Contacts between the two chains:
Residue Y139 in the second protein interacts with residue E102 in the first protein (closest heavy-atom distance 3.9 Å).
Residue F135 in the second protein interacts with residue L100 in the first protein (closest heavy-atom distance 4.0 Å).
Residue A98 in the second protein is in contact with residue R50 in the first protein (closest heavy-atom distance 4.0 Å).
Residue K74 in the second protein interacts with residue P77 in the first protein (closest heavy-atom distance 3.4 Å).
Residue L101 in the second protein interacts with residue R6 in the first protein (closest heavy-atom distance 3.9 Å).
Residue E53 in the second protein interacts with residue G99 in the first protein (closest heavy-atom distance 2.5 Å).
Residue P77 in the second protein interacts with residue H76 in the first protein (closest heavy-atom distance 4.0 Å).
Residue G51 in the second protein contacts residue A98 in the first protein (closest heavy-atom distance 3.6 Å).
Residue P77 in the second protein contacts residue P77 in the first protein (closest heavy-atom distance 3.8 Å).
Residue A98 in the second protein contacts residue E53 in the first protein (closest heavy-atom distance 4.1 Å).
Residue L100 in the second protein interacts with residue L52 in the first protein (closest heavy-atom distance 4.1 Å).
Residue L100 in the second protein interacts with residue V124 in the first protein (closest heavy-atom distance 3.5 Å).
Residue R50 in the second protein is in contact with residue R50 in the first protein (closest heavy-atom distance 3.5 Å).
Residue R6 in the second protein interacts with residue L100 in the first protein (closest heavy-atom distance 3.2 Å).
Residue F135 in the second protein is in contact with residue E102 in the first protein (closest heavy-atom distance 3.2 Å).
Residue G99 in the second protein interacts with residue R50 in the first protein (closest heavy-atom distance 4.2 Å).
Residue P77 in the second protein contacts residue K74 in the first protein (closest heavy-atom distance 3.5 Å).
Residue T95 in the second protein interacts with residue R6 in the first protein (closest heavy-atom distance 3.9 Å).
Residue F135 in the second protein interacts with residue L101 in the first protein (closest heavy-atom distance 3.2 Å).
Residue K7 in the second protein contacts residue T95 in the first protein (closest heavy-atom distance 4.2 Å).
Residue K7 in the second protein interacts with residue Q92 in the first protein (closest heavy-atom distance 4.0 Å).
Residue E102 in the second protein interacts with residue F135 in the first protein (closest heavy-atom distance 2.8 Å).
Residue V124 in the second protein interacts with residue L100 in the first protein (closest heavy-atom distance 4.2 Å).
Residue L52 in the second protein interacts with residue L100 in the first protein (closest heavy-atom distance 4.3 Å).
Residue L100 in the second protein is in contact with residue L10 in the first protein (closest heavy-atom distance 3.6 Å).
Residue A98 in the second protein interacts with residue L52 in the first protein (closest heavy-atom distance 2.9 Å).
Residue A98 in the second protein contacts residue G51 in the first protein (closest heavy-atom distance 3.7 Å).
Residue L100 in the second protein is in contact with residue T9 in the first protein (closest heavy-atom distance 4.3 Å).
Residue L101 in the second protein interacts with residue F135 in the first protein (closest heavy-atom distance 3.4 Å).
Residue L10 in the second protein is in contact with residue L100 in the first protein (closest heavy-atom distance 3.5 Å).
Residue L10 in the second protein interacts with residue E94 in the first protein (closest heavy-atom distance 4.1 Å).
Residue L10 in the second protein interacts with residue A98 in the first protein (closest heavy-atom distance 3.8 Å).
Residue L52 in the second protein interacts with residue A98 in the first protein (closest heavy-atom distance 2.6 Å).
Residue P77 in the second protein interacts with residue C75 in the first protein (closest heavy-atom distance 3.9 Å).
Residue G99 in the second protein is in contact with residue E53 in the first protein (closest heavy-atom distance 2.5 Å).
Residue D78 in the second protein interacts with residue K74 in the first protein (closest heavy-atom distance 3.9 Å).
Residue L100 in the second protein interacts with residue R6 in the first protein (closest heavy-atom distance 3.1 Å).
Residue H76 in the second protein interacts with residue P77 in the first protein (closest heavy-atom distance 3.9 Å).
Residue R50 in the second protein is in contact with residue A98 in the first protein (closest heavy-atom distance 4.0 Å).
Residue L100 in the second protein is in contact with residue L13 in the first protein (closest heavy-atom distance 4.2 Å).
Residue R50 in the second protein contacts residue G99 in the first protein (closest heavy-atom distance 3.8 Å).
Residue L100 in the second protein interacts with residue E53 in the first protein (closest heavy-atom distance 4.2 Å).
Residue R6 in the second protein contacts residue L101 in the first protein (closest heavy-atom distance 3.9 Å).
Residue E102 in the second protein contacts residue Y139 in the first protein (closest heavy-atom distance 4.0 Å).
Residue D78 in the second protein is in contact with residue R85 in the first protein (closest heavy-atom distance 2.5 Å).
Residue E53 in the second protein contacts residue L100 in the first protein (closest heavy-atom distance 4.3 Å).
Residue R50 in the second protein contacts residue E102 in the first protein (closest heavy-atom distance 4.3 Å).
Residue E94 in the second protein interacts with residue L10 in the first protein (closest heavy-atom distance 3.6 Å).
Residue T95 in the second protein contacts residue L10 in the first protein (closest heavy-atom distance 4.1 Å).
Residue L100 in the second protein contacts residue F135 in the first protein (closest heavy-atom distance 4.3 Å).
Residue R6 in the second protein is in contact with residue T95 in the first protein (closest heavy-atom distance 3.8 Å).
Residue H76 in the second protein contacts residue D78 in the first protein (closest heavy-atom distance 3.4 Å).
Residue G137 in the second protein is in contact with residue E102 in the first protein (closest heavy-atom distance 3.7 Å).
Residue F135 in the second protein interacts with residue G99 in the first protein (closest heavy-atom distance 3.1 Å).
Residue L10 in the second protein is in contact with residue T95 in the first protein (closest heavy-atom distance 4.3 Å).
Residue A98 in the second protein contacts residue L10 in the first protein (closest heavy-atom distance 3.3 Å).
Residue E53 in the second protein contacts residue A98 in the first protein (closest heavy-atom distance 4.0 Å).
Residue G99 in the second protein interacts with residue F135 in the first protein (closest heavy-atom distance 3.4 Å).
Residue D78 in the second protein is in contact with residue K107 in the first protein (closest heavy-atom distance 3.1 Å).
Residue C75 in the second protein contacts residue P77 in the first protein (closest heavy-atom distance 3.8 Å).

Sequence of the first protein:
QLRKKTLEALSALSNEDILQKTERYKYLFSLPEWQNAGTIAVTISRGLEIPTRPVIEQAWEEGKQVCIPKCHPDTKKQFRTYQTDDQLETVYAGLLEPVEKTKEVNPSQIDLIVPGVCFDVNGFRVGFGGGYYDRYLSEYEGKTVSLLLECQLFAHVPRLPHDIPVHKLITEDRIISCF

Sequence of the second protein:
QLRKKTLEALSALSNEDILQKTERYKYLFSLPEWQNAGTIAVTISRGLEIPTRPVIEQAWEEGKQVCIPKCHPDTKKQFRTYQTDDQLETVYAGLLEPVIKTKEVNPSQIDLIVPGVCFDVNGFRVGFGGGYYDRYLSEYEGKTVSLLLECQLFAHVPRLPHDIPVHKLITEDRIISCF

These two protein chains interact to form a complex.